This data describes a binding interaction between two proteins.

Interface contacts:
Residue Q267 in the first protein contacts residue A406 in the second protein (closest heavy-atom distance 3.0 Å).
Residue D292 in the first protein is in contact with residue K293 in the second protein (closest heavy-atom distance 3.7 Å).
Residue I278 in the first protein contacts residue V396 in the second protein (closest heavy-atom distance 3.8 Å).
Residue K207 in the first protein is in contact with residue A406 in the second protein (closest heavy-atom distance 4.0 Å).
Residue L274 in the first protein is in contact with residue E399 in the second protein (closest heavy-atom distance 3.2 Å).
Residue E38 in the first protein contacts residue Y1 in the second protein (closest heavy-atom distance 3.6 Å).
Residue Y99 in the first protein contacts residue T130 in the second protein (closest heavy-atom distance 3.3 Å).
Residue L107 in the first protein is in contact with residue F109 in the second protein (closest heavy-atom distance 3.5 Å).
Residue Y208 in the first protein contacts residue A406 in the second protein (closest heavy-atom distance 3.3 Å).
Residue S285 in the first protein contacts residue Y307 in the second protein (closest heavy-atom distance 3.0 Å).
Residue S101 in the first protein is in contact with residue L58 in the second protein (closest heavy-atom distance 3.4 Å).
Residue I281 in the first protein contacts residue M393 in the second protein (closest heavy-atom distance 4.0 Å).
Residue E277 in the first protein is in contact with residue E399 in the second protein (closest heavy-atom distance 3.2 Å).
Residue K100 in the first protein contacts residue H132 in the second protein (closest heavy-atom distance 3.8 Å).
Residue L274 in the first protein is in contact with residue Q272 in the second protein (closest heavy-atom distance 4.2 Å).
Residue Y284 in the first protein interacts with residue W388 in the second protein (closest heavy-atom distance 3.2 Å).
Residue L274 in the first protein interacts with residue A271 in the second protein (closest heavy-atom distance 3.8 Å).
Residue K207 in the first protein contacts residue E402 in the second protein (closest heavy-atom distance 3.5 Å).
Residue G270 in the first protein is in contact with residue L403 in the second protein (closest heavy-atom distance 3.7 Å).
Residue G102 in the first protein contacts residue L58 in the second protein (closest heavy-atom distance 3.6 Å).
Residue G102 in the first protein is in contact with residue M128 in the second protein (closest heavy-atom distance 4.2 Å).
Residue I281 in the first protein is in contact with residue L282 in the second protein (closest heavy-atom distance 3.9 Å).
Residue A271 in the first protein is in contact with residue A271 in the second protein (closest heavy-atom distance 3.6 Å).
Residue R280 in the first protein contacts residue W388 in the second protein (closest heavy-atom distance 4.2 Å).
Residue L282 in the first protein contacts residue L282 in the second protein (closest heavy-atom distance 3.9 Å).
Residue Y208 in the first protein is in contact with residue L403 in the second protein (closest heavy-atom distance 3.9 Å).
Residue Q267 in the first protein interacts with residue S268 in the second protein (closest heavy-atom distance 3.2 Å).
Residue D292 in the first protein contacts residue D304 in the second protein (closest heavy-atom distance 4.1 Å).
Residue Q267 in the first protein contacts residue L266 in the second protein (closest heavy-atom distance 3.7 Å).
Residue E277 in the first protein contacts residue V396 in the second protein (closest heavy-atom distance 3.7 Å).
Residue K100 in the first protein interacts with residue L147 in the second protein (closest heavy-atom distance 3.5 Å).
Residue S101 in the first protein interacts with residue H162 in the second protein (closest heavy-atom distance 4.0 Å).
Residue S268 in the first protein interacts with residue S268 in the second protein (closest heavy-atom distance 3.8 Å).
Residue L274 in the first protein interacts with residue L400 in the second protein (closest heavy-atom distance 3.5 Å).
Residue G102 in the first protein contacts residue T130 in the second protein (closest heavy-atom distance 3.3 Å).
Residue R280 in the first protein contacts residue I395 in the second protein (closest heavy-atom distance 4.0 Å).
Residue S101 in the first protein contacts residue S165 in the second protein (closest heavy-atom distance 3.5 Å).
Residue L274 in the first protein contacts residue T275 in the second protein (closest heavy-atom distance 3.4 Å).
Residue Q267 in the first protein is in contact with residue P408 in the second protein (closest heavy-atom distance 3.9 Å).
Residue N289 in the first protein interacts with residue N289 in the second protein (closest heavy-atom distance 3.9 Å).
Residue L274 in the first protein interacts with residue L403 in the second protein (closest heavy-atom distance 3.6 Å).
Residue Q267 in the first protein is in contact with residue N407 in the second protein (closest heavy-atom distance 3.8 Å).
Residue K207 in the first protein interacts with residue E399 in the second protein (closest heavy-atom distance 2.3 Å).
Residue G102 in the first protein is in contact with residue H60 in the second protein (closest heavy-atom distance 3.5 Å).
Residue T275 in the first protein is in contact with residue T275 in the second protein (closest heavy-atom distance 4.2 Å).
Residue I281 in the first protein contacts residue G392 in the second protein (closest heavy-atom distance 3.6 Å).
Residue R296 in the first protein contacts residue E298 in the second protein (closest heavy-atom distance 2.9 Å).
Residue K100 in the first protein contacts residue L58 in the second protein (closest heavy-atom distance 3.7 Å).
Residue I278 in the first protein interacts with residue Q279 in the second protein (closest heavy-atom distance 3.9 Å).
Residue K207 in the first protein is in contact with residue L403 in the second protein (closest heavy-atom distance 3.9 Å).
Residue V105 in the first protein is in contact with residue M128 in the second protein (closest heavy-atom distance 4.0 Å).
Residue V105 in the first protein is in contact with residue W64 in the second protein (closest heavy-atom distance 3.8 Å).
Residue Q288 in the first protein interacts with residue L303 in the second protein (closest heavy-atom distance 3.7 Å).
Residue I281 in the first protein contacts residue V396 in the second protein (closest heavy-atom distance 4.3 Å).
Residue S285 in the first protein is in contact with residue L286 in the second protein (closest heavy-atom distance 3.8 Å).
Residue Y99 in the first protein contacts residue P131 in the second protein (closest heavy-atom distance 4.3 Å).
Residue L104 in the first protein contacts residue M128 in the second protein (closest heavy-atom distance 3.3 Å).
Residue V273 in the first protein is in contact with residue E399 in the second protein (closest heavy-atom distance 3.0 Å).
Residue R296 in the first protein is in contact with residue R296 in the second protein (closest heavy-atom distance 3.5 Å).
Residue E277 in the first protein is in contact with residue I395 in the second protein (closest heavy-atom distance 3.9 Å).

Sequence of the first protein:
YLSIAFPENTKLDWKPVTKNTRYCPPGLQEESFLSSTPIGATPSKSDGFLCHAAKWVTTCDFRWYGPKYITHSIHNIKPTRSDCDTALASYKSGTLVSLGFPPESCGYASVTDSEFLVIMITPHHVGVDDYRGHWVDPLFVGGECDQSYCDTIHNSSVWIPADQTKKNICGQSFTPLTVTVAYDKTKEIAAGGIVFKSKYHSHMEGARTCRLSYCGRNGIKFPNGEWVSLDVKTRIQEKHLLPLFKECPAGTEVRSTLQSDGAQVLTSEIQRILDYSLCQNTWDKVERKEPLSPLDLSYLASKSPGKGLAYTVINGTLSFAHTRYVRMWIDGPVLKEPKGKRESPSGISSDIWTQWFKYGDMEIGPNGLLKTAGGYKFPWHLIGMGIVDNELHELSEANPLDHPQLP

Sequence of the second protein:
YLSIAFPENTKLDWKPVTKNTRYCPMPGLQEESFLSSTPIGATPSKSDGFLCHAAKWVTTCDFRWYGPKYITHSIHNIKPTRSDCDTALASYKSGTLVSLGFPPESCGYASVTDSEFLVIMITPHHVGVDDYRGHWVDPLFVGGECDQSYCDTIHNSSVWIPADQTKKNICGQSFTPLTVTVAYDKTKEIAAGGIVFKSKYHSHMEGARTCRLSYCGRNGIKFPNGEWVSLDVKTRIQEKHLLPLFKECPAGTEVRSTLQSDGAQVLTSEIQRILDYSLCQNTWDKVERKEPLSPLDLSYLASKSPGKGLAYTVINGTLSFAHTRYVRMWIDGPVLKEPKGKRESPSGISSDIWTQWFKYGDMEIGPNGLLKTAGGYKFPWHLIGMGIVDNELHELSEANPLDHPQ